The following describes two proteins that form a bound complex.

Contacts between the two chains:
Residue P58 in chain A is in contact with residue P13 in chain B (closest heavy-atom distance 3.6 Å).
Residue E39 in chain A is in contact with residue S5 in chain B (closest heavy-atom distance 3.3 Å).
Residue E26 in chain A interacts with residue N11 in chain B (closest heavy-atom distance 3.5 Å).
Residue Y19 in chain A interacts with residue P14 in chain B (closest heavy-atom distance 3.7 Å).
Residue S60 in chain A interacts with residue R15 in chain B (closest heavy-atom distance 5.0 Å).
Residue M130 in chain A is in contact with residue P9 in chain B (closest heavy-atom distance 3.9 Å).
Residue S60 in chain A contacts residue P13 in chain B (closest heavy-atom distance 4.6 Å).
Residue Y126 in chain A interacts with residue R15 in chain B (closest heavy-atom distance 4.9 Å).
Residue D113 in chain A interacts with residue P13 in chain B (closest heavy-atom distance 3.9 Å).
Residue M130 in chain A contacts residue N11 in chain B (closest heavy-atom distance 4.2 Å).
Residue P128 in chain A contacts residue P12 in chain B (closest heavy-atom distance 3.5 Å).
Residue W45 in chain A interacts with residue P8 in chain B (closest heavy-atom distance 4.7 Å).
Residue D113 in chain A contacts residue P16 in chain B (closest heavy-atom distance 4.8 Å).
Residue W56 in chain A interacts with residue P8 in chain B (closest heavy-atom distance 4.0 Å).
Residue E93 in chain A is in contact with residue R15 in chain B (closest heavy-atom distance 3.6 Å).
Residue I16 in chain A is in contact with residue E19 in chain B (closest heavy-atom distance 2.8 Å).
Residue W45 in chain A contacts residue N11 in chain B (closest heavy-atom distance 2.7 Å).
Residue F61 in chain A contacts residue R15 in chain B (closest heavy-atom distance 3.4 Å).
Residue F61 in chain A is in contact with residue P14 in chain B (closest heavy-atom distance 3.4 Å).
Residue P58 in chain A is in contact with residue P14 in chain B (closest heavy-atom distance 4.2 Å).
Residue F61 in chain A contacts residue P16 in chain B (closest heavy-atom distance 3.9 Å).
Residue W45 in chain A is in contact with residue P9 in chain B (closest heavy-atom distance 3.5 Å).
Residue W115 in chain A is in contact with residue P13 in chain B (closest heavy-atom distance 2.9 Å).
Residue K87 in chain A contacts residue S10 in chain B (closest heavy-atom distance 4.8 Å).
Residue M130 in chain A interacts with residue P13 in chain B (closest heavy-atom distance 4.8 Å).
Residue D95 in chain A contacts residue R15 in chain B (closest heavy-atom distance 2.6 Å).
Residue S43 in chain A interacts with residue P8 in chain B (closest heavy-atom distance 3.9 Å).
Residue S60 in chain A interacts with residue P14 in chain B (closest heavy-atom distance 3.9 Å).
Residue W45 in chain A is in contact with residue P14 in chain B (closest heavy-atom distance 4.5 Å).
Residue F61 in chain A is in contact with residue P17 in chain B (closest heavy-atom distance 3.4 Å).
Residue W56 in chain A contacts residue P9 in chain B (closest heavy-atom distance 3.6 Å).
Residue W115 in chain A contacts residue P14 in chain B (closest heavy-atom distance 4.8 Å).
Residue I16 in chain A is in contact with residue P17 in chain B (closest heavy-atom distance 3.7 Å).
Residue S43 in chain A is in contact with residue P13 in chain B (closest heavy-atom distance 4.5 Å).
Residue W115 in chain A interacts with residue R15 in chain B (closest heavy-atom distance 4.4 Å).
Residue E26 in chain A is in contact with residue P9 in chain B (closest heavy-atom distance 3.2 Å).
Residue T22 in chain A contacts residue N11 in chain B (closest heavy-atom distance 4.2 Å).
Residue W56 in chain A is in contact with residue Q7 in chain B (closest heavy-atom distance 2.9 Å).
Residue W45 in chain A is in contact with residue P13 in chain B (closest heavy-atom distance 3.3 Å).
Residue S25 in chain A is in contact with residue P9 in chain B (closest heavy-atom distance 4.7 Å).
Residue E39 in chain A contacts residue K6 in chain B (closest heavy-atom distance 3.3 Å).
Residue S60 in chain A is in contact with residue P17 in chain B (closest heavy-atom distance 4.4 Å).
Residue G44 in chain A interacts with residue P13 in chain B (closest heavy-atom distance 3.7 Å).
Residue W115 in chain A interacts with residue P12 in chain B (closest heavy-atom distance 3.8 Å).
Residue Y131 in chain A contacts residue P12 in chain B (closest heavy-atom distance 3.6 Å).
Residue E63 in chain A contacts residue P24 in chain B (closest heavy-atom distance 4.9 Å).
Residue E96 in chain A is in contact with residue R15 in chain B (closest heavy-atom distance 3.8 Å).
Residue A17 in chain A is in contact with residue E19 in chain B (closest heavy-atom distance 4.7 Å).
Residue M130 in chain A contacts residue P12 in chain B (closest heavy-atom distance 3.7 Å).
Residue W56 in chain A interacts with residue K6 in chain B (closest heavy-atom distance 3.3 Å).
Residue W45 in chain A interacts with residue P12 in chain B (closest heavy-atom distance 3.3 Å).
Residue F47 in chain A contacts residue K6 in chain B (closest heavy-atom distance 3.6 Å).
Residue S60 in chain A contacts residue P16 in chain B (closest heavy-atom distance 3.6 Å).
Residue S23 in chain A interacts with residue N11 in chain B (closest heavy-atom distance 3.2 Å).
Residue G114 in chain A interacts with residue P13 in chain B (closest heavy-atom distance 4.6 Å).
Residue I16 in chain A interacts with residue A20 in chain B (closest heavy-atom distance 3.5 Å).
Residue A17 in chain A is in contact with residue P17 in chain B (closest heavy-atom distance 4.2 Å).

Sequence of chain B:
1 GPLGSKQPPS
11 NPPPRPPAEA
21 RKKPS

Sequence of chain A:
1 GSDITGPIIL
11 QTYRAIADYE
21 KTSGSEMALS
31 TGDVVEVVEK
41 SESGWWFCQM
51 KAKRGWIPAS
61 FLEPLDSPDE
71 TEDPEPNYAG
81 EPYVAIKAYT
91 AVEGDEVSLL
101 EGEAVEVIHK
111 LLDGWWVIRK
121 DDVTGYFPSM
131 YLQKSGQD